Sequence of the second protein:
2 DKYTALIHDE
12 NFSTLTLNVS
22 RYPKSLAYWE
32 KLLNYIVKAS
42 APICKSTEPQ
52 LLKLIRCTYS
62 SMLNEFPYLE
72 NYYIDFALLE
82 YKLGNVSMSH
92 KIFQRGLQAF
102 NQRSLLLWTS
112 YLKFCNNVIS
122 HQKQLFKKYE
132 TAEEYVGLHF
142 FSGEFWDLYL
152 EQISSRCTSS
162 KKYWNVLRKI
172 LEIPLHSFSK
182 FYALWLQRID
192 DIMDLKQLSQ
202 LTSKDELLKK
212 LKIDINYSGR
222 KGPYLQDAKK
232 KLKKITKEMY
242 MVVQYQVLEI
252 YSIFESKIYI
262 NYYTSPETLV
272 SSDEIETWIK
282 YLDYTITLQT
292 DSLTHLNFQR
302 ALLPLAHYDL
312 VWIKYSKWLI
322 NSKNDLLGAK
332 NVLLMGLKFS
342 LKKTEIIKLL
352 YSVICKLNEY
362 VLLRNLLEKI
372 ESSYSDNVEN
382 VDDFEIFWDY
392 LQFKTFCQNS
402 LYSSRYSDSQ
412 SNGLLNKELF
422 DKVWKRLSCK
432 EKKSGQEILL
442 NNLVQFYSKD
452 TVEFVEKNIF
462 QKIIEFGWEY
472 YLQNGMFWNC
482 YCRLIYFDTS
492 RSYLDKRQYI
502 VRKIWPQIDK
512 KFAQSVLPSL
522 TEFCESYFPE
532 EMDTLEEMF

These two protein chains interact to form a complex.

Sequence of the first protein:
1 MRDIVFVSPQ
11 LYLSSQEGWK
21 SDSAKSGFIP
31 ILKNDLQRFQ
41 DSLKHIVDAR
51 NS

Interface contacts:
Residue S14 in the second protein is in contact with residue L32 in the first protein (closest heavy-atom distance 4.0 Å).
Residue Q51 in the second protein interacts with residue R2 in the first protein (closest heavy-atom distance 4.0 Å).
Residue N381 in the second protein is in contact with residue S52 in the first protein (closest heavy-atom distance 4.8 Å).
Residue S373 in the second protein is in contact with residue Q16 in the first protein (closest heavy-atom distance 4.6 Å).
Residue L18 in the second protein is in contact with residue R38 in the first protein (closest heavy-atom distance 2.9 Å).
Residue S373 in the second protein contacts residue R50 in the first protein (closest heavy-atom distance 4.5 Å).
Residue R22 in the second protein is in contact with residue S42 in the first protein (closest heavy-atom distance 3.4 Å).
Residue S14 in the second protein contacts residue D35 in the first protein (closest heavy-atom distance 2.4 Å).
Residue T17 in the second protein interacts with residue P30 in the first protein (closest heavy-atom distance 3.1 Å).
Residue S62 in the second protein is in contact with residue P30 in the first protein (closest heavy-atom distance 4.8 Å).
Residue R22 in the second protein interacts with residue H45 in the first protein (closest heavy-atom distance 3.7 Å).
Residue N65 in the second protein is in contact with residue G27 in the first protein (closest heavy-atom distance 3.3 Å).
Residue K54 in the second protein contacts residue F6 in the first protein (closest heavy-atom distance 4.3 Å).
Residue T17 in the second protein contacts residue I31 in the first protein (closest heavy-atom distance 3.4 Å).
Residue F13 in the second protein contacts residue I4 in the first protein (closest heavy-atom distance 4.1 Å).
Residue N65 in the second protein interacts with residue S26 in the first protein (closest heavy-atom distance 2.4 Å).
Residue T59 in the second protein is in contact with residue P30 in the first protein (closest heavy-atom distance 4.8 Å).
Residue K54 in the second protein is in contact with residue A24 in the first protein (closest heavy-atom distance 3.2 Å).
Residue S21 in the second protein is in contact with residue V7 in the first protein (closest heavy-atom distance 3.9 Å).
Residue L55 in the second protein interacts with residue M1 in the first protein (closest heavy-atom distance 4.1 Å).
Residue Y4 in the second protein contacts residue I4 in the first protein (closest heavy-atom distance 4.8 Å).
Residue Y4 in the second protein interacts with residue R2 in the first protein (closest heavy-atom distance 3.0 Å).
Residue C58 in the second protein is in contact with residue F6 in the first protein (closest heavy-atom distance 4.0 Å).
Residue Q51 in the second protein interacts with residue M1 in the first protein (closest heavy-atom distance 3.1 Å).
Residue L55 in the second protein interacts with residue P30 in the first protein (closest heavy-atom distance 4.3 Å).
Residue Y375 in the second protein interacts with residue R50 in the first protein (closest heavy-atom distance 3.9 Å).
Residue F13 in the second protein interacts with residue P30 in the first protein (closest heavy-atom distance 4.9 Å).
Residue I8 in the second protein interacts with residue D3 in the first protein (closest heavy-atom distance 4.2 Å).
Residue C58 in the second protein is in contact with residue A24 in the first protein (closest heavy-atom distance 3.6 Å).
Residue S376 in the second protein interacts with residue R50 in the first protein (closest heavy-atom distance 2.6 Å).
Residue S14 in the second protein interacts with residue R38 in the first protein (closest heavy-atom distance 4.4 Å).
Residue S21 in the second protein is in contact with residue L43 in the first protein (closest heavy-atom distance 4.8 Å).
Residue E66 in the second protein is in contact with residue G27 in the first protein (closest heavy-atom distance 4.3 Å).
Residue K54 in the second protein is in contact with residue M1 in the first protein (closest heavy-atom distance 2.5 Å).
Residue S374 in the second protein interacts with residue R50 in the first protein (closest heavy-atom distance 2.8 Å).
Residue V20 in the second protein is in contact with residue I29 in the first protein (closest heavy-atom distance 4.1 Å).
Residue S21 in the second protein interacts with residue P9 in the first protein (closest heavy-atom distance 3.3 Å).
Residue C58 in the second protein interacts with residue P30 in the first protein (closest heavy-atom distance 4.7 Å).
Residue S62 in the second protein interacts with residue K25 in the first protein (closest heavy-atom distance 4.6 Å).
Residue T5 in the second protein contacts residue R2 in the first protein (closest heavy-atom distance 3.3 Å).
Residue I8 in the second protein contacts residue R2 in the first protein (closest heavy-atom distance 4.5 Å).
Residue R22 in the second protein contacts residue L43 in the first protein (closest heavy-atom distance 3.5 Å).
Residue P24 in the second protein is in contact with residue P9 in the first protein (closest heavy-atom distance 3.8 Å).
Residue S62 in the second protein contacts residue G27 in the first protein (closest heavy-atom distance 4.8 Å).
Residue L18 in the second protein interacts with residue F39 in the first protein (closest heavy-atom distance 3.8 Å).
Residue P24 in the second protein interacts with residue Q10 in the first protein (closest heavy-atom distance 4.0 Å).
Residue S21 in the second protein interacts with residue I31 in the first protein (closest heavy-atom distance 4.0 Å).
Residue E66 in the second protein interacts with residue Q10 in the first protein (closest heavy-atom distance 3.9 Å).
Residue R22 in the second protein is in contact with residue I46 in the first protein (closest heavy-atom distance 3.3 Å).
Residue L55 in the second protein is in contact with residue I4 in the first protein (closest heavy-atom distance 4.1 Å).
Residue T17 in the second protein is in contact with residue L32 in the first protein (closest heavy-atom distance 4.6 Å).
Residue S21 in the second protein is in contact with residue F39 in the first protein (closest heavy-atom distance 2.7 Å).
Residue Y4 in the second protein interacts with residue M1 in the first protein (closest heavy-atom distance 4.3 Å).
Residue W30 in the second protein is in contact with residue I29 in the first protein (closest heavy-atom distance 4.0 Å).
Residue S62 in the second protein contacts residue F28 in the first protein (closest heavy-atom distance 3.0 Å).
Residue F13 in the second protein is in contact with residue L32 in the first protein (closest heavy-atom distance 3.6 Å).
Residue I8 in the second protein is in contact with residue L32 in the first protein (closest heavy-atom distance 3.5 Å).
Residue S21 in the second protein interacts with residue I29 in the first protein (closest heavy-atom distance 4.2 Å).
Residue Y4 in the second protein is in contact with residue D3 in the first protein (closest heavy-atom distance 4.8 Å).
Residue L18 in the second protein contacts residue D35 in the first protein (closest heavy-atom distance 4.0 Å).